This data describes a binding interaction between two proteins.

Sequence of the second protein:
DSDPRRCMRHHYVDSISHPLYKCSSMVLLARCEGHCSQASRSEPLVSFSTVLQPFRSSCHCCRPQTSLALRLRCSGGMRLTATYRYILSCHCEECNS

Contacts between the two chains:
Residue R89 in the first protein interacts with residue M38 in the second protein (closest heavy-atom distance 3.3 Å).
Residue Y50 in the first protein contacts residue V24 in the second protein (closest heavy-atom distance 3.3 Å).
Residue P92 in the first protein interacts with residue M38 in the second protein (closest heavy-atom distance 3.9 Å).
Residue Y50 in the first protein interacts with residue Y23 in the second protein (closest heavy-atom distance 3.4 Å).
Residue V93 in the first protein contacts residue M38 in the second protein (closest heavy-atom distance 4.7 Å).
Residue E96 in the first protein is in contact with residue V39 in the second protein (closest heavy-atom distance 4.5 Å).
Residue F97 in the first protein contacts residue L40 in the second protein (closest heavy-atom distance 3.7 Å).
Residue R89 in the first protein is in contact with residue V24 in the second protein (closest heavy-atom distance 4.6 Å).
Residue V93 in the first protein is in contact with residue V24 in the second protein (closest heavy-atom distance 4.0 Å).
Residue R89 in the first protein interacts with residue S26 in the second protein (closest heavy-atom distance 3.8 Å).
Residue Q49 in the first protein contacts residue H22 in the second protein (closest heavy-atom distance 4.2 Å).
Residue G51 in the first protein contacts residue V24 in the second protein (closest heavy-atom distance 3.4 Å).
Residue R88 in the first protein interacts with residue M38 in the second protein (closest heavy-atom distance 4.0 Å).
Residue Y50 in the first protein interacts with residue L40 in the second protein (closest heavy-atom distance 3.8 Å).
Residue C52 in the first protein interacts with residue V24 in the second protein (closest heavy-atom distance 3.5 Å).
Residue E96 in the first protein is in contact with residue L40 in the second protein (closest heavy-atom distance 3.6 Å).
Residue Y50 in the first protein is in contact with residue H22 in the second protein (closest heavy-atom distance 3.5 Å).
Residue C52 in the first protein contacts residue M38 in the second protein (closest heavy-atom distance 4.4 Å).

Sequence of the first protein:
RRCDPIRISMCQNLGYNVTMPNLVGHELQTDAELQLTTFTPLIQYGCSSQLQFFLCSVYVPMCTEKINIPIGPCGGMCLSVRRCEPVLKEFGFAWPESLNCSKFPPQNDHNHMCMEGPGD